Sequence of the second protein:
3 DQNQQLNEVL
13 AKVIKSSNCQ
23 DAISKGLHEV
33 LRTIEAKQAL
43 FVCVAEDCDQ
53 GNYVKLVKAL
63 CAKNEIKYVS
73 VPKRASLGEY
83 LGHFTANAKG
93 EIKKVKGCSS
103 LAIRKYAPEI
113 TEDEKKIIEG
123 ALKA

Contacts between the two chains:
Residue K178 in the first protein is in contact with residue K39 in the second protein (closest heavy-atom distance 3.5 Å).
Residue R168 in the first protein is in contact with residue E67 in the second protein (closest heavy-atom distance 4.3 Å).
Residue K178 in the first protein contacts residue E67 in the second protein (closest heavy-atom distance 3.1 Å).
Residue E169 in the first protein contacts residue N66 in the second protein (closest heavy-atom distance 4.8 Å).
Residue R174 in the first protein interacts with residue E67 in the second protein (closest heavy-atom distance 5.0 Å).
Residue E169 in the first protein interacts with residue K65 in the second protein (closest heavy-atom distance 5.0 Å).

Sequence of the first protein:
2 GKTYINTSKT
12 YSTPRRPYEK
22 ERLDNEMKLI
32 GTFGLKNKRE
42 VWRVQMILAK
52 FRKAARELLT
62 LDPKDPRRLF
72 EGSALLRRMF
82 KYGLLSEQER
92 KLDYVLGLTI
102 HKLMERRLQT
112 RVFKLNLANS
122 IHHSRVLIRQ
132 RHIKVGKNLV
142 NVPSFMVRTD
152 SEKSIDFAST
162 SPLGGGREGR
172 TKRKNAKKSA

This data describes a binding interaction between two proteins.